This data describes a binding interaction between two proteins.

Contacts between the two chains:
Residue V192 in chain A is in contact with residue Q93 in chain B (closest heavy-atom distance 2.8 Å).
Residue D146 in chain A is in contact with residue R59 in chain B (closest heavy-atom distance 3.8 Å).
Residue F181 in chain A contacts residue I22 in chain B (closest heavy-atom distance 3.7 Å).
Residue C185 in chain A contacts residue L89 in chain B (closest heavy-atom distance 3.7 Å).
Residue M188 in chain A interacts with residue V81 in chain B (closest heavy-atom distance 4.2 Å).
Residue F181 in chain A interacts with residue F87 in chain B (closest heavy-atom distance 3.9 Å).
Residue D167 in chain A is in contact with residue E86 in chain B (closest heavy-atom distance 3.6 Å).
Residue K182 in chain A is in contact with residue V4 in chain B (closest heavy-atom distance 3.2 Å).
Residue M188 in chain A interacts with residue M80 in chain B (closest heavy-atom distance 3.8 Å).
Residue N195 in chain A is in contact with residue Q93 in chain B (closest heavy-atom distance 3.3 Å).
Residue M191 in chain A contacts residue F69 in chain B (closest heavy-atom distance 3.6 Å).
Residue Y177 in chain A contacts residue V4 in chain B (closest heavy-atom distance 3.3 Å).
Residue D196 in chain A is in contact with residue K15 in chain B (closest heavy-atom distance 3.0 Å).
Residue E189 in chain A is in contact with residue I11 in chain B (closest heavy-atom distance 3.6 Å).
Residue V192 in chain A interacts with residue V17 in chain B (closest heavy-atom distance 3.8 Å).
Residue Q174 in chain A contacts residue E5 in chain B (closest heavy-atom distance 3.6 Å).
Residue E189 in chain A is in contact with residue R10 in chain B (closest heavy-atom distance 3.5 Å).
Residue N195 in chain A contacts residue E78 in chain B (closest heavy-atom distance 2.7 Å).
Residue D196 in chain A contacts residue T16 in chain B (closest heavy-atom distance 2.8 Å).
Residue V193 in chain A is in contact with residue H14 in chain B (closest heavy-atom distance 4.0 Å).
Residue W142 in chain A is in contact with residue S56 in chain B (closest heavy-atom distance 3.5 Å).
Residue T278 in chain A is in contact with residue H14 in chain B (closest heavy-atom distance 4.0 Å).
Residue C184 in chain A is in contact with residue A82 in chain B (closest heavy-atom distance 3.4 Å).
Residue M191 in chain A interacts with residue Q93 in chain B (closest heavy-atom distance 4.2 Å).
Residue W142 in chain A interacts with residue D60 in chain B (closest heavy-atom distance 3.8 Å).
Residue M188 in chain A contacts residue L89 in chain B (closest heavy-atom distance 3.8 Å).
Residue C185 in chain A is in contact with residue V4 in chain B (closest heavy-atom distance 4.0 Å).
Residue W142 in chain A is in contact with residue P63 in chain B (closest heavy-atom distance 4.3 Å).
Residue M188 in chain A contacts residue V91 in chain B (closest heavy-atom distance 3.4 Å).
Residue M191 in chain A contacts residue R71 in chain B (closest heavy-atom distance 3.4 Å).
Residue M176 in chain A contacts residue F87 in chain B (closest heavy-atom distance 3.2 Å).
Residue F181 in chain A is in contact with residue D84 in chain B (closest heavy-atom distance 4.0 Å).
Residue H279 in chain A contacts residue R10 in chain B (closest heavy-atom distance 3.2 Å).
Residue C184 in chain A interacts with residue D84 in chain B (closest heavy-atom distance 3.5 Å).
Residue S175 in chain A is in contact with residue F87 in chain B (closest heavy-atom distance 3.8 Å).
Residue Q141 in chain A is in contact with residue D60 in chain B (closest heavy-atom distance 3.3 Å).
Residue C184 in chain A is in contact with residue L89 in chain B (closest heavy-atom distance 4.4 Å).
Residue C184 in chain A contacts residue P83 in chain B (closest heavy-atom distance 3.5 Å).
Residue T140 in chain A contacts residue D60 in chain B (closest heavy-atom distance 3.9 Å).
Residue W142 in chain A is in contact with residue R59 in chain B (closest heavy-atom distance 3.7 Å).
Residue F145 in chain A is in contact with residue P63 in chain B (closest heavy-atom distance 3.9 Å).
Residue S180 in chain A contacts residue D85 in chain B (closest heavy-atom distance 4.1 Å).
Residue F181 in chain A interacts with residue L89 in chain B (closest heavy-atom distance 4.0 Å).
Residue I187 in chain A interacts with residue F69 in chain B (closest heavy-atom distance 3.5 Å).
Residue I187 in chain A contacts residue V68 in chain B (closest heavy-atom distance 4.3 Å).
Residue V192 in chain A is in contact with residue V91 in chain B (closest heavy-atom distance 4.0 Å).
Residue M188 in chain A contacts residue F69 in chain B (closest heavy-atom distance 3.6 Å).
Residue D196 in chain A is in contact with residue H14 in chain B (closest heavy-atom distance 3.2 Å).
Residue F181 in chain A interacts with residue V4 in chain B (closest heavy-atom distance 4.0 Å).
Residue M191 in chain A contacts residue M80 in chain B (closest heavy-atom distance 3.2 Å).
Residue Y177 in chain A contacts residue E5 in chain B (closest heavy-atom distance 4.0 Å).
Residue M176 in chain A is in contact with residue E86 in chain B (closest heavy-atom distance 4.0 Å).
Residue Y177 in chain A is in contact with residue F87 in chain B (closest heavy-atom distance 4.4 Å).
Residue S180 in chain A is in contact with residue D84 in chain B (closest heavy-atom distance 2.8 Å).
Residue D196 in chain A is in contact with residue Q93 in chain B (closest heavy-atom distance 2.9 Å).
Residue C185 in chain A interacts with residue L8 in chain B (closest heavy-atom distance 4.3 Å).
Residue Y177 in chain A contacts residue R31 in chain B (closest heavy-atom distance 3.7 Å).
Residue V192 in chain A is in contact with residue M80 in chain B (closest heavy-atom distance 3.5 Å).
Residue S178 in chain A is in contact with residue V4 in chain B (closest heavy-atom distance 4.3 Å).
Residue M188 in chain A is in contact with residue A82 in chain B (closest heavy-atom distance 3.5 Å).

Sequence of chain A:
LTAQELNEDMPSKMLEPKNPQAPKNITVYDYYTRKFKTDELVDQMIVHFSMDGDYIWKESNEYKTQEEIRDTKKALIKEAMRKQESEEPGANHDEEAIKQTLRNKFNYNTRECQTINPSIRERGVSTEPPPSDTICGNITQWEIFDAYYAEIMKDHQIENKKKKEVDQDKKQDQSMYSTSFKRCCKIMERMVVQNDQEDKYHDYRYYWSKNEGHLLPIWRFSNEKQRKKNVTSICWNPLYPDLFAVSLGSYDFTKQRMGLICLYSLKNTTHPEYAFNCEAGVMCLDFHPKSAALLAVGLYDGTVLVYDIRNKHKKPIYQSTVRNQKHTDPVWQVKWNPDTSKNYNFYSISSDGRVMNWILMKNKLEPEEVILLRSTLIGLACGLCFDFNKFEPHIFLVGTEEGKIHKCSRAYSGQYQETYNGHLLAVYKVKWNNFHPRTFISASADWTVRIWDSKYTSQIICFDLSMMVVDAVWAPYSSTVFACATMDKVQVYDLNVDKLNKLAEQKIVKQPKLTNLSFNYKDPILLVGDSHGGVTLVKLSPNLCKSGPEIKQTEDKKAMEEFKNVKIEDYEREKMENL

Sequence of chain B:
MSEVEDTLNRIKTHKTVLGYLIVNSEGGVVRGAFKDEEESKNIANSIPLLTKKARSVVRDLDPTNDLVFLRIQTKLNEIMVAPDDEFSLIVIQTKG